Interface contacts:
Residue S199 in protein 1 interacts with residue W1 in protein 2 (closest heavy-atom distance 3.5 Å).
Residue Y198 in protein 1 contacts residue W1 in protein 2 (closest heavy-atom distance 4.6 Å).
Residue Y198 in protein 1 interacts with residue A3 in protein 2 (closest heavy-atom distance 3.5 Å).
Residue F200 in protein 1 interacts with residue A3 in protein 2 (closest heavy-atom distance 4.6 Å).
Residue S199 in protein 1 interacts with residue A3 in protein 2 (closest heavy-atom distance 2.9 Å).
Residue G197 in protein 1 contacts residue W1 in protein 2 (closest heavy-atom distance 3.2 Å).
Residue T194 in protein 1 interacts with residue W1 in protein 2 (closest heavy-atom distance 4.2 Å).
Residue G197 in protein 1 interacts with residue A3 in protein 2 (closest heavy-atom distance 4.0 Å).
Residue I248 in protein 1 is in contact with residue A3 in protein 2 (closest heavy-atom distance 4.0 Å).
Residue Q246 in protein 1 is in contact with residue A3 in protein 2 (closest heavy-atom distance 3.7 Å).
Residue L242 in protein 1 interacts with residue A3 in protein 2 (closest heavy-atom distance 3.6 Å).

Sequence of protein 2:
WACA

Sequence of protein 1:
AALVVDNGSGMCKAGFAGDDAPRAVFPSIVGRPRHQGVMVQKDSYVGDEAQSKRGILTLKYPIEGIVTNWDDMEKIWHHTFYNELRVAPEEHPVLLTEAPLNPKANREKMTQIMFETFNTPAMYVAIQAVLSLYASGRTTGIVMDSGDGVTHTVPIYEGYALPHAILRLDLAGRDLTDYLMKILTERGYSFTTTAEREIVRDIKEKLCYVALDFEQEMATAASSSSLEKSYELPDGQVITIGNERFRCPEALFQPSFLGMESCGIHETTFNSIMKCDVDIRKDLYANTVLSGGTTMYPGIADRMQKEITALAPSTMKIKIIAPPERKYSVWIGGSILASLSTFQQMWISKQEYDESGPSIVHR

These two protein chains interact to form a complex.